Sequence of chain A:
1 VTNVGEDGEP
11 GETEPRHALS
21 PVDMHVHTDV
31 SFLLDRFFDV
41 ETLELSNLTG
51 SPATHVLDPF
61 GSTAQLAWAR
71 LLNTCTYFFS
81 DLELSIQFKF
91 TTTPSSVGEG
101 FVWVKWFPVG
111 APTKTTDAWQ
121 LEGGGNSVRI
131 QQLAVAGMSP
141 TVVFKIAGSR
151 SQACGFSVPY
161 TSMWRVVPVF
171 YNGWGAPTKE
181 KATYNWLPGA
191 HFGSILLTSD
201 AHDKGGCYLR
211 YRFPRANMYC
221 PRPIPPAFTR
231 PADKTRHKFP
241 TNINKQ

Sequence of chain B:
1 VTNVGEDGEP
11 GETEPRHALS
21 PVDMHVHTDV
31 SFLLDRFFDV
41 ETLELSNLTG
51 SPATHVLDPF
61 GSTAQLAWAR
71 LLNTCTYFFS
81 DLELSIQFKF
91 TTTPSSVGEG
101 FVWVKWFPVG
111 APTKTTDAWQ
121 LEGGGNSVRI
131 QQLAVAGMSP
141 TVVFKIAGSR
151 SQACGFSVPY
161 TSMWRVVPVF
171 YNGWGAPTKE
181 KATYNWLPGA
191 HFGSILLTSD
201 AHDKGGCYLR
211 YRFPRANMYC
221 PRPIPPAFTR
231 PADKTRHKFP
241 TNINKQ

Contacts between the two chains:
Residue G193 in chain B contacts residue N242 in chain A (closest heavy-atom distance 3.9 Å).
Residue P112 in chain B is in contact with residue P240 in chain A (closest heavy-atom distance 3.6 Å).
Residue G110 in chain B is in contact with residue N242 in chain A (closest heavy-atom distance 2.7 Å).
Residue F101 in chain B interacts with residue K89 in chain A (closest heavy-atom distance 3.9 Å).
Residue M138 in chain B is in contact with residue L71 in chain A (closest heavy-atom distance 3.7 Å).
Residue S194 in chain B is in contact with residue N242 in chain A (closest heavy-atom distance 2.7 Å).
Residue S127 in chain B contacts residue T91 in chain A (closest heavy-atom distance 3.5 Å).
Residue A111 in chain B is in contact with residue T241 in chain A (closest heavy-atom distance 3.3 Å).
Residue E122 in chain B contacts residue E44 in chain A (closest heavy-atom distance 3.5 Å).
Residue V135 in chain B interacts with residue D39 in chain A (closest heavy-atom distance 3.8 Å).
Residue L121 in chain B contacts residue C207 in chain A (closest heavy-atom distance 2.8 Å).
Residue G125 in chain B is in contact with residue T91 in chain A (closest heavy-atom distance 3.3 Å).
Residue V143 in chain B interacts with residue Q87 in chain A (closest heavy-atom distance 3.6 Å).
Residue F101 in chain B interacts with residue Q87 in chain A (closest heavy-atom distance 3.6 Å).
Residue G137 in chain B contacts residue R36 in chain A (closest heavy-atom distance 3.6 Å).
Residue W119 in chain B is in contact with residue Y208 in chain A (closest heavy-atom distance 3.9 Å).
Residue Q120 in chain B contacts residue T42 in chain A (closest heavy-atom distance 3.0 Å).
Residue E99 in chain B is in contact with residue P94 in chain A (closest heavy-atom distance 3.8 Å).
Residue G110 in chain B contacts residue T241 in chain A (closest heavy-atom distance 2.7 Å).
Residue E99 in chain B contacts residue K89 in chain A (closest heavy-atom distance 3.8 Å).
Residue V128 in chain B is in contact with residue Y208 in chain A (closest heavy-atom distance 3.6 Å).
Residue I130 in chain B is in contact with residue Y208 in chain A (closest heavy-atom distance 2.8 Å).
Residue L121 in chain B contacts residue Y208 in chain A (closest heavy-atom distance 3.5 Å).
Residue T113 in chain B interacts with residue P240 in chain A (closest heavy-atom distance 2.7 Å).
Residue W186 in chain B is in contact with residue N244 in chain A (closest heavy-atom distance 2.8 Å).
Residue V109 in chain B contacts residue N242 in chain A (closest heavy-atom distance 3.5 Å).
Residue V128 in chain B is in contact with residue K89 in chain A (closest heavy-atom distance 3.2 Å).
Residue D200 in chain B interacts with residue K89 in chain A (closest heavy-atom distance 3.6 Å).
Residue G98 in chain B interacts with residue P94 in chain A (closest heavy-atom distance 3.1 Å).
Residue L121 in chain B interacts with residue T91 in chain A (closest heavy-atom distance 3.9 Å).
Residue P108 in chain B is in contact with residue N242 in chain A (closest heavy-atom distance 2.5 Å).
Residue L121 in chain B contacts residue G206 in chain A (closest heavy-atom distance 3.0 Å).
Residue W186 in chain B contacts residue K245 in chain A (closest heavy-atom distance 3.3 Å).
Residue R150 in chain B is in contact with residue R150 in chain A (closest heavy-atom distance 3.4 Å).
Residue H191 in chain B contacts residue N242 in chain A (closest heavy-atom distance 3.6 Å).
Residue N126 in chain B is in contact with residue T91 in chain A (closest heavy-atom distance 3.3 Å).
Residue V135 in chain B interacts with residue L66 in chain A (closest heavy-atom distance 3.8 Å).
Residue Q132 in chain B is in contact with residue L66 in chain A (closest heavy-atom distance 2.7 Å).
Residue E122 in chain B interacts with residue L43 in chain A (closest heavy-atom distance 2.9 Å).
Residue W103 in chain B contacts residue Y208 in chain A (closest heavy-atom distance 3.1 Å).
Residue A136 in chain B interacts with residue F37 in chain A (closest heavy-atom distance 3.7 Å).
Residue W119 in chain B is in contact with residue D39 in chain A (closest heavy-atom distance 3.6 Å).
Residue T178 in chain B interacts with residue K245 in chain A (closest heavy-atom distance 2.9 Å).
Residue K145 in chain B is in contact with residue Q152 in chain A (closest heavy-atom distance 3.0 Å).
Residue G123 in chain B interacts with residue T91 in chain A (closest heavy-atom distance 3.8 Å).
Residue K145 in chain B interacts with residue S149 in chain A (closest heavy-atom distance 3.5 Å).
Residue E180 in chain B is in contact with residue K245 in chain A (closest heavy-atom distance 3.5 Å).
Residue A136 in chain B contacts residue D39 in chain A (closest heavy-atom distance 3.2 Å).
Residue G137 in chain B contacts residue F38 in chain A (closest heavy-atom distance 3.4 Å).
Residue P112 in chain B interacts with residue T241 in chain A (closest heavy-atom distance 3.6 Å).
Residue P188 in chain B contacts residue I243 in chain A (closest heavy-atom distance 3.6 Å).
Residue E99 in chain B contacts residue F90 in chain A (closest heavy-atom distance 2.8 Å).
Residue M138 in chain B is in contact with residue A67 in chain A (closest heavy-atom distance 3.8 Å).
Residue M138 in chain B contacts residue L33 in chain A (closest heavy-atom distance 3.6 Å).
Residue L121 in chain B is in contact with residue K89 in chain A (closest heavy-atom distance 3.8 Å).
Residue W119 in chain B is in contact with residue E41 in chain A (closest heavy-atom distance 3.8 Å).
Residue G110 in chain B interacts with residue I243 in chain A (closest heavy-atom distance 3.7 Å).
Residue M138 in chain B interacts with residue R36 in chain A (closest heavy-atom distance 3.5 Å).
Residue A111 in chain B interacts with residue N242 in chain A (closest heavy-atom distance 3.0 Å).
Residue L121 in chain B interacts with residue T42 in chain A (closest heavy-atom distance 2.9 Å).

This data describes a binding interaction between two proteins.